Residue-level contacts at the interface:
Residue H110 in the first protein interacts with residue F50 in the second protein (closest heavy-atom distance 3.4 Å).
Residue E98 in the first protein interacts with residue K29 in the second protein (closest heavy-atom distance 2.8 Å).
Residue H113 in the first protein interacts with residue P41 in the second protein (closest heavy-atom distance 3.2 Å).
Residue E47 in the first protein is in contact with residue H110 in the second protein (closest heavy-atom distance 2.8 Å).
Residue A12 in the first protein is in contact with residue L4 in the second protein (closest heavy-atom distance 3.6 Å).
Residue L89 in the first protein is in contact with residue I68 in the second protein (closest heavy-atom distance 3.6 Å).
Residue S67 in the first protein is in contact with residue E92 in the second protein (closest heavy-atom distance 2.4 Å).
Residue V3 in the first protein is in contact with residue E16 in the second protein (closest heavy-atom distance 3.4 Å).
Residue L4 in the first protein interacts with residue A12 in the second protein (closest heavy-atom distance 3.6 Å).
Residue Q79 in the first protein interacts with residue L82 in the second protein (closest heavy-atom distance 3.3 Å).
Residue R71 in the first protein interacts with residue E85 in the second protein (closest heavy-atom distance 3.1 Å).
Residue F50 in the first protein is in contact with residue D107 in the second protein (closest heavy-atom distance 3.4 Å).
Residue P5 in the first protein interacts with residue Y15 in the second protein (closest heavy-atom distance 3.5 Å).
Residue D107 in the first protein interacts with residue F50 in the second protein (closest heavy-atom distance 3.4 Å).
Residue L4 in the first protein is in contact with residue L4 in the second protein (closest heavy-atom distance 3.6 Å).
Residue P41 in the first protein contacts residue E109 in the second protein (closest heavy-atom distance 3.5 Å).
Residue L8 in the first protein is in contact with residue F11 in the second protein (closest heavy-atom distance 3.5 Å).
Residue V102 in the first protein contacts residue F32 in the second protein (closest heavy-atom distance 3.6 Å).
Residue K106 in the first protein is in contact with residue L39 in the second protein (closest heavy-atom distance 3.6 Å).
Residue I64 in the first protein is in contact with residue E92 in the second protein (closest heavy-atom distance 3.3 Å).
Residue H88 in the first protein interacts with residue R71 in the second protein (closest heavy-atom distance 3.4 Å).
Residue E92 in the first protein is in contact with residue R71 in the second protein (closest heavy-atom distance 3.0 Å).
Residue H110 in the first protein is in contact with residue Y46 in the second protein (closest heavy-atom distance 3.3 Å).
Residue E109 in the first protein is in contact with residue P41 in the second protein (closest heavy-atom distance 3.5 Å).
Residue E92 in the first protein is in contact with residue S67 in the second protein (closest heavy-atom distance 2.4 Å).
Residue L89 in the first protein interacts with residue R71 in the second protein (closest heavy-atom distance 3.5 Å).
Residue E85 in the first protein interacts with residue R71 in the second protein (closest heavy-atom distance 3.1 Å).
Residue A12 in the first protein interacts with residue V3 in the second protein (closest heavy-atom distance 3.6 Å).
Residue H114 in the first protein is in contact with residue E47 in the second protein (closest heavy-atom distance 3.5 Å).
Residue K106 in the first protein contacts residue F50 in the second protein (closest heavy-atom distance 3.5 Å).
Residue E16 in the first protein is in contact with residue V3 in the second protein (closest heavy-atom distance 3.4 Å).
Residue S36 in the first protein contacts residue K106 in the second protein (closest heavy-atom distance 3.1 Å).
Residue F50 in the first protein is in contact with residue K106 in the second protein (closest heavy-atom distance 3.5 Å).
Residue E92 in the first protein contacts residue I64 in the second protein (closest heavy-atom distance 3.3 Å).
Residue P41 in the first protein contacts residue H113 in the second protein (closest heavy-atom distance 3.2 Å).
Residue N65 in the first protein contacts residue L96 in the second protein (closest heavy-atom distance 3.2 Å).
Residue Y46 in the first protein is in contact with residue H110 in the second protein (closest heavy-atom distance 3.3 Å).
Residue R71 in the first protein is in contact with residue H88 in the second protein (closest heavy-atom distance 3.4 Å).
Residue L4 in the first protein is in contact with residue Y15 in the second protein (closest heavy-atom distance 3.5 Å).
Residue L39 in the first protein contacts residue K106 in the second protein (closest heavy-atom distance 3.6 Å).
Residue H110 in the first protein interacts with residue E47 in the second protein (closest heavy-atom distance 2.8 Å).
Residue L82 in the first protein interacts with residue Q79 in the second protein (closest heavy-atom distance 3.3 Å).
Residue L96 in the first protein contacts residue N65 in the second protein (closest heavy-atom distance 3.2 Å).
Residue V3 in the first protein interacts with residue Y15 in the second protein (closest heavy-atom distance 3.6 Å).
Residue K106 in the first protein is in contact with residue S36 in the second protein (closest heavy-atom distance 3.1 Å).
Residue F50 in the first protein interacts with residue H110 in the second protein (closest heavy-atom distance 3.4 Å).
Residue V3 in the first protein is in contact with residue A12 in the second protein (closest heavy-atom distance 3.6 Å).
Residue K61 in the first protein interacts with residue I99 in the second protein (closest heavy-atom distance 3.6 Å).
Residue R71 in the first protein contacts residue E92 in the second protein (closest heavy-atom distance 3.0 Å).
Residue Y15 in the first protein is in contact with residue L4 in the second protein (closest heavy-atom distance 3.5 Å).
Residue V102 in the first protein contacts residue S36 in the second protein (closest heavy-atom distance 3.5 Å).
Residue F11 in the first protein is in contact with residue L8 in the second protein (closest heavy-atom distance 3.5 Å).
Residue Y15 in the first protein interacts with residue P5 in the second protein (closest heavy-atom distance 3.5 Å).
Residue F32 in the first protein contacts residue V102 in the second protein (closest heavy-atom distance 3.6 Å).
Residue E47 in the first protein is in contact with residue H114 in the second protein (closest heavy-atom distance 3.5 Å).
Residue K29 in the first protein is in contact with residue E98 in the second protein (closest heavy-atom distance 2.8 Å).
Residue I99 in the first protein interacts with residue K61 in the second protein (closest heavy-atom distance 3.6 Å).
Residue S36 in the first protein is in contact with residue V102 in the second protein (closest heavy-atom distance 3.5 Å).
Residue R71 in the first protein is in contact with residue L89 in the second protein (closest heavy-atom distance 3.5 Å).
Residue I68 in the first protein is in contact with residue L89 in the second protein (closest heavy-atom distance 3.6 Å).

Sequence of the second protein:
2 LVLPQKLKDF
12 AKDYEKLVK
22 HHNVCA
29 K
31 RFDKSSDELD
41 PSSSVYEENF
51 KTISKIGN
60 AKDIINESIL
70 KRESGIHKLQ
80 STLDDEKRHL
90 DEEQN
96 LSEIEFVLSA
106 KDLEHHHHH

These two protein chains interact to form a complex.

Sequence of the first protein:
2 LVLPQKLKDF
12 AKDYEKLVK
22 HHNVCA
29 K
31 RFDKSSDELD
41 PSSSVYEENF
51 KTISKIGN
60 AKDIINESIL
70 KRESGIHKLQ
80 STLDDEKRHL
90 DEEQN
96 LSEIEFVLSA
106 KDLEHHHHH